These two protein chains interact to form a complex.

Sequence of chain A:
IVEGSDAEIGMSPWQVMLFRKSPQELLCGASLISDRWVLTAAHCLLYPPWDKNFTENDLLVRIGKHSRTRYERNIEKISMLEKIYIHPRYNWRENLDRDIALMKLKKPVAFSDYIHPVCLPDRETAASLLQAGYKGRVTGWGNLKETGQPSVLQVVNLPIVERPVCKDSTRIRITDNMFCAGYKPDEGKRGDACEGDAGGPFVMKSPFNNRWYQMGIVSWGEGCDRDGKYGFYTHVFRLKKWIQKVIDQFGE

Residue-level contacts at the interface:
Residue V226 in chain A contacts residue R11 in chain B (closest heavy-atom distance 4.4 Å).
Residue W93 in chain A contacts residue F3 in chain B (closest heavy-atom distance 4.5 Å).
Residue F240 in chain A is in contact with residue R11 in chain B (closest heavy-atom distance 4.3 Å).
Residue G204 in chain A interacts with residue R11 in chain B (closest heavy-atom distance 3.5 Å).
Residue E95 in chain A contacts residue D2 in chain B (closest heavy-atom distance 4.1 Å).
Residue W228 in chain A is in contact with residue F3 in chain B (closest heavy-atom distance 3.1 Å).
Residue G229 in chain A is in contact with residue G8 in chain B (closest heavy-atom distance 3.9 Å).
Residue G229 in chain A interacts with residue G7 in chain B (closest heavy-atom distance 4.6 Å).
Residue Y241 in chain A is in contact with residue R11 in chain B (closest heavy-atom distance 5.0 Å).
Residue L97 in chain A contacts residue V10 in chain B (closest heavy-atom distance 3.2 Å).
Residue E203 in chain A contacts residue R11 in chain B (closest heavy-atom distance 4.2 Å).
Residue Y48 in chain A interacts with residue L4 in chain B (closest heavy-atom distance 3.7 Å).
Residue H44 in chain A interacts with residue R11 in chain B (closest heavy-atom distance 2.0 Å).
Residue E95 in chain A contacts residue F3 in chain B (closest heavy-atom distance 3.5 Å).
Residue I180 in chain A interacts with residue G8 in chain B (closest heavy-atom distance 4.2 Å).
Residue W51 in chain A contacts residue V10 in chain B (closest heavy-atom distance 3.8 Å).
Residue L97 in chain A is in contact with residue F3 in chain B (closest heavy-atom distance 3.0 Å).
Residue D205 in chain A interacts with residue R11 in chain B (closest heavy-atom distance 3.6 Å).
Residue H44 in chain A contacts residue V10 in chain B (closest heavy-atom distance 3.2 Å).
Residue W228 in chain A interacts with residue V10 in chain B (closest heavy-atom distance 4.1 Å).
Residue I180 in chain A is in contact with residue G7 in chain B (closest heavy-atom distance 5.0 Å).
Residue R94 in chain A contacts residue F3 in chain B (closest heavy-atom distance 3.4 Å).
Residue R179 in chain A contacts residue E6 in chain B (closest heavy-atom distance 2.5 Å).
Residue E230 in chain A contacts residue G9 in chain B (closest heavy-atom distance 4.6 Å).
Residue W228 in chain A is in contact with residue R11 in chain B (closest heavy-atom distance 3.8 Å).
Residue I180 in chain A contacts residue F3 in chain B (closest heavy-atom distance 3.3 Å).
Residue G229 in chain A interacts with residue F3 in chain B (closest heavy-atom distance 4.6 Å).
Residue A206 in chain A contacts residue R11 in chain B (closest heavy-atom distance 3.2 Å).
Residue C202 in chain A is in contact with residue R11 in chain B (closest heavy-atom distance 3.5 Å).
Residue G229 in chain A interacts with residue V10 in chain B (closest heavy-atom distance 4.5 Å).
Residue G239 in chain A is in contact with residue R11 in chain B (closest heavy-atom distance 3.4 Å).
Residue I180 in chain A interacts with residue D2 in chain B (closest heavy-atom distance 4.1 Å).
Residue G231 in chain A interacts with residue R11 in chain B (closest heavy-atom distance 3.2 Å).
Residue D200 in chain A is in contact with residue R11 in chain B (closest heavy-atom distance 3.1 Å).
Residue E230 in chain A is in contact with residue E6 in chain B (closest heavy-atom distance 3.6 Å).
Residue E230 in chain A is in contact with residue G7 in chain B (closest heavy-atom distance 3.6 Å).
Residue W228 in chain A is in contact with residue G9 in chain B (closest heavy-atom distance 3.9 Å).
Residue P50 in chain A contacts residue L4 in chain B (closest heavy-atom distance 3.7 Å).
Residue C29 in chain A is in contact with residue R11 in chain B (closest heavy-atom distance 4.7 Å).
Residue A201 in chain A interacts with residue R11 in chain B (closest heavy-atom distance 3.1 Å).
Residue C232 in chain A contacts residue R11 in chain B (closest heavy-atom distance 4.0 Å).
Residue Y48 in chain A is in contact with residue F3 in chain B (closest heavy-atom distance 4.3 Å).
Residue Y48 in chain A contacts residue V10 in chain B (closest heavy-atom distance 3.9 Å).
Residue S227 in chain A interacts with residue V10 in chain B (closest heavy-atom distance 4.2 Å).
Residue S227 in chain A interacts with residue G9 in chain B (closest heavy-atom distance 4.9 Å).
Residue R94 in chain A interacts with residue D2 in chain B (closest heavy-atom distance 3.5 Å).
Residue G229 in chain A contacts residue R11 in chain B (closest heavy-atom distance 3.9 Å).
Residue E203 in chain A contacts residue V10 in chain B (closest heavy-atom distance 4.3 Å).
Residue I180 in chain A is in contact with residue E6 in chain B (closest heavy-atom distance 4.1 Å).
Residue N96 in chain A is in contact with residue F3 in chain B (closest heavy-atom distance 4.0 Å).
Residue S227 in chain A is in contact with residue R11 in chain B (closest heavy-atom distance 3.2 Å).
Residue R94 in chain A interacts with residue L4 in chain B (closest heavy-atom distance 5.0 Å).
Residue E230 in chain A is in contact with residue G8 in chain B (closest heavy-atom distance 4.7 Å).
Residue G229 in chain A contacts residue G9 in chain B (closest heavy-atom distance 2.7 Å).

Sequence of chain B:
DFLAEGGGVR